Interface contacts:
Residue V43 in protein 1 interacts with residue F209 in protein 2 (closest heavy-atom distance 4.6 Å).
Residue A51 in protein 1 contacts residue V213 in protein 2 (closest heavy-atom distance 3.8 Å).
Residue A51 in protein 1 interacts with residue I207 in protein 2 (closest heavy-atom distance 3.8 Å).
Residue F81 in protein 1 interacts with residue F209 in protein 2 (closest heavy-atom distance 3.4 Å).
Residue E50 in protein 1 is in contact with residue V213 in protein 2 (closest heavy-atom distance 4.3 Å).
Residue P54 in protein 1 is in contact with residue K214 in protein 2 (closest heavy-atom distance 3.8 Å).
Residue A51 in protein 1 interacts with residue G206 in protein 2 (closest heavy-atom distance 3.9 Å).
Residue F48 in protein 1 contacts residue I207 in protein 2 (closest heavy-atom distance 3.8 Å).
Residue L47 in protein 1 is in contact with residue I207 in protein 2 (closest heavy-atom distance 3.5 Å).
Residue L47 in protein 1 interacts with residue G208 in protein 2 (closest heavy-atom distance 4.8 Å).
Residue K83 in protein 1 contacts residue K214 in protein 2 (closest heavy-atom distance 3.4 Å).
Residue T78 in protein 1 interacts with residue F209 in protein 2 (closest heavy-atom distance 3.8 Å).
Residue K83 in protein 1 interacts with residue V213 in protein 2 (closest heavy-atom distance 4.8 Å).
Residue P54 in protein 1 contacts residue V213 in protein 2 (closest heavy-atom distance 4.5 Å).
Residue L47 in protein 1 contacts residue F209 in protein 2 (closest heavy-atom distance 3.8 Å).

Sequence of protein 2:
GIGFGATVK

The following describes two proteins that form a bound complex.

Sequence of protein 1:
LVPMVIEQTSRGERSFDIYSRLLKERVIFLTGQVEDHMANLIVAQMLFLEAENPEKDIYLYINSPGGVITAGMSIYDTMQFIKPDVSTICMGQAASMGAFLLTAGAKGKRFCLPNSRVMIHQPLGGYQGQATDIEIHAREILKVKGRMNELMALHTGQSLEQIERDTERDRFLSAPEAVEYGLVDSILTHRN